These two protein chains interact to form a complex.

Interface contacts:
Residue G62 in protein 2 is in contact with residue E81 in protein 1 (closest heavy-atom distance 2.9 Å).
Residue D78 in protein 2 interacts with residue E16 in protein 1 (closest heavy-atom distance 3.0 Å).
Residue S65 in protein 2 interacts with residue D78 in protein 1 (closest heavy-atom distance 2.8 Å).
Residue N14 in protein 2 interacts with residue E76 in protein 1 (closest heavy-atom distance 3.0 Å).
Residue I15 in protein 2 is in contact with residue D78 in protein 1 (closest heavy-atom distance 3.4 Å).
Residue N59 in protein 2 contacts residue Y83 in protein 1 (closest heavy-atom distance 3.2 Å).
Residue I36 in protein 2 interacts with residue L74 in protein 1 (closest heavy-atom distance 3.0 Å).
Residue D78 in protein 2 interacts with residue F64 in protein 1 (closest heavy-atom distance 3.3 Å).
Residue R79 in protein 2 is in contact with residue E16 in protein 1 (closest heavy-atom distance 3.1 Å).
Residue E16 in protein 2 interacts with residue D78 in protein 1 (closest heavy-atom distance 2.9 Å).
Residue N14 in protein 2 interacts with residue G77 in protein 1 (closest heavy-atom distance 2.7 Å).
Residue D78 in protein 2 interacts with residue S65 in protein 1 (closest heavy-atom distance 2.7 Å).
Residue G62 in protein 2 is in contact with residue S65 in protein 1 (closest heavy-atom distance 3.1 Å).
Residue T71 in protein 2 is in contact with residue T37 in protein 1 (closest heavy-atom distance 3.1 Å).
Residue Y19 in protein 2 contacts residue I82 in protein 1 (closest heavy-atom distance 3.2 Å).
Residue R79 in protein 2 interacts with residue L27 in protein 1 (closest heavy-atom distance 3.4 Å).
Residue R79 in protein 2 contacts residue Y25 in protein 1 (closest heavy-atom distance 3.0 Å).
Residue L70 in protein 2 interacts with residue Q39 in protein 1 (closest heavy-atom distance 2.9 Å).
Residue I82 in protein 2 is in contact with residue Y19 in protein 1 (closest heavy-atom distance 3.3 Å).
Residue I80 in protein 2 contacts residue A18 in protein 1 (closest heavy-atom distance 2.8 Å).
Residue L70 in protein 2 contacts residue V38 in protein 1 (closest heavy-atom distance 3.4 Å).
Residue F64 in protein 2 contacts residue R79 in protein 1 (closest heavy-atom distance 2.7 Å).
Residue I82 in protein 2 contacts residue A18 in protein 1 (closest heavy-atom distance 2.9 Å).
Residue E81 in protein 2 is in contact with residue G62 in protein 1 (closest heavy-atom distance 2.8 Å).
Residue R79 in protein 2 interacts with residue I63 in protein 1 (closest heavy-atom distance 3.3 Å).
Residue E76 in protein 2 contacts residue N14 in protein 1 (closest heavy-atom distance 2.9 Å).
Residue I82 in protein 2 interacts with residue A20 in protein 1 (closest heavy-atom distance 3.0 Å).
Residue K60 in protein 2 contacts residue Y83 in protein 1 (closest heavy-atom distance 2.9 Å).
Residue Q39 in protein 2 interacts with residue L70 in protein 1 (closest heavy-atom distance 3.1 Å).
Residue D78 in protein 2 is in contact with residue I15 in protein 1 (closest heavy-atom distance 3.3 Å).
Residue P22 in protein 2 is in contact with residue R84 in protein 1 (closest heavy-atom distance 3.4 Å).
Residue D72 in protein 2 contacts residue V38 in protein 1 (closest heavy-atom distance 3.0 Å).
Residue I80 in protein 2 is in contact with residue I17 in protein 1 (closest heavy-atom distance 3.3 Å).
Residue A18 in protein 2 is in contact with residue I82 in protein 1 (closest heavy-atom distance 2.9 Å).
Residue T37 in protein 2 interacts with residue T71 in protein 1 (closest heavy-atom distance 3.4 Å).
Residue E76 in protein 2 interacts with residue I13 in protein 1 (closest heavy-atom distance 3.4 Å).
Residue R79 in protein 2 contacts residue F64 in protein 1 (closest heavy-atom distance 2.7 Å).
Residue I80 in protein 2 contacts residue E16 in protein 1 (closest heavy-atom distance 3.0 Å).
Residue E53 in protein 2 interacts with residue R84 in protein 1 (closest heavy-atom distance 3.2 Å).
Residue S65 in protein 2 contacts residue G62 in protein 1 (closest heavy-atom distance 3.0 Å).
Residue R84 in protein 2 interacts with residue Y19 in protein 1 (closest heavy-atom distance 3.3 Å).
Residue T37 in protein 2 is in contact with residue D72 in protein 1 (closest heavy-atom distance 3.1 Å).
Residue D72 in protein 2 is in contact with residue T37 in protein 1 (closest heavy-atom distance 3.1 Å).
Residue I17 in protein 2 contacts residue I80 in protein 1 (closest heavy-atom distance 3.4 Å).
Residue R66 in protein 2 is in contact with residue I61 in protein 1 (closest heavy-atom distance 3.3 Å).
Residue I61 in protein 2 is in contact with residue E81 in protein 1 (closest heavy-atom distance 3.3 Å).
Residue E81 in protein 2 interacts with residue I61 in protein 1 (closest heavy-atom distance 3.3 Å).
Residue Y19 in protein 2 interacts with residue R84 in protein 1 (closest heavy-atom distance 3.2 Å).
Residue Y83 in protein 2 is in contact with residue K60 in protein 1 (closest heavy-atom distance 2.9 Å).
Residue A20 in protein 2 contacts residue R84 in protein 1 (closest heavy-atom distance 3.3 Å).
Residue L74 in protein 2 contacts residue I36 in protein 1 (closest heavy-atom distance 2.8 Å).
Residue I63 in protein 2 interacts with residue S65 in protein 1 (closest heavy-atom distance 2.9 Å).
Residue Y83 in protein 2 is in contact with residue N59 in protein 1 (closest heavy-atom distance 3.0 Å).
Residue A18 in protein 2 is in contact with residue I80 in protein 1 (closest heavy-atom distance 2.8 Å).
Residue G77 in protein 2 is in contact with residue N14 in protein 1 (closest heavy-atom distance 2.7 Å).
Residue E16 in protein 2 interacts with residue I80 in protein 1 (closest heavy-atom distance 2.8 Å).
Residue S65 in protein 2 interacts with residue I63 in protein 1 (closest heavy-atom distance 2.9 Å).
Residue V38 in protein 2 interacts with residue D72 in protein 1 (closest heavy-atom distance 2.9 Å).
Residue I63 in protein 2 contacts residue R79 in protein 1 (closest heavy-atom distance 3.2 Å).
Residue I82 in protein 2 contacts residue K60 in protein 1 (closest heavy-atom distance 3.4 Å).

Sequence of protein 2:
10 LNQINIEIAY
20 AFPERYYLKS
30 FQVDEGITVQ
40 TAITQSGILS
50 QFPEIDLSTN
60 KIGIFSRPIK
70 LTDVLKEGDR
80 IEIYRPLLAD

Sequence of protein 1:
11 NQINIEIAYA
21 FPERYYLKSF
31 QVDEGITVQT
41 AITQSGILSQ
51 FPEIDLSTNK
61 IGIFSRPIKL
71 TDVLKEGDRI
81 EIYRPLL